Interface contacts:
Residue I54 in chain A contacts residue Y6 in chain B (closest heavy-atom distance 4.6 Å).
Residue C52 in chain A is in contact with residue L8 in chain B (closest heavy-atom distance 4.8 Å).
Residue I54 in chain A interacts with residue S4 in chain B (closest heavy-atom distance 4.3 Å).
Residue C52 in chain A contacts residue H13 in chain B (closest heavy-atom distance 4.7 Å).
Residue C52 in chain A is in contact with residue Y6 in chain B (closest heavy-atom distance 3.8 Å).
Residue T55 in chain A interacts with residue S4 in chain B (closest heavy-atom distance 4.5 Å).
Residue C52 in chain A interacts with residue S7 in chain B (closest heavy-atom distance 4.9 Å).

Sequence of chain B:
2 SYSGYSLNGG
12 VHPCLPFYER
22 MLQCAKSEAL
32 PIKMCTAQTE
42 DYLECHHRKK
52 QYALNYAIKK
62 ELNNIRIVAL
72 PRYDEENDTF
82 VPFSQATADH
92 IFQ

Sequence of chain A:
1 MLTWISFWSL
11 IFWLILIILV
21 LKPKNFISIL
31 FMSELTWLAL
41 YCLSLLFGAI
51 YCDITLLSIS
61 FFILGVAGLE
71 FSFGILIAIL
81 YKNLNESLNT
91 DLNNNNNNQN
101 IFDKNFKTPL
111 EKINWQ

This data describes a binding interaction between two proteins.